Sequence of the second protein:
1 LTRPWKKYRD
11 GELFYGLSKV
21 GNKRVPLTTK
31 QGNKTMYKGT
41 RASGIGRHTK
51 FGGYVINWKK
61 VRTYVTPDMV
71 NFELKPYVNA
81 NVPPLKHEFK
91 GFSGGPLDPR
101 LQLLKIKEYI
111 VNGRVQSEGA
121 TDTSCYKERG

The following describes two proteins that form a bound complex.

Interface contacts:
Residue T206 in the first protein is in contact with residue R114 in the second protein (closest heavy-atom distance 4.2 Å).
Residue T197 in the first protein interacts with residue N79 in the second protein (closest heavy-atom distance 3.0 Å).
Residue D210 in the first protein contacts residue I106 in the second protein (closest heavy-atom distance 3.6 Å).
Residue I189 in the first protein contacts residue A80 in the second protein (closest heavy-atom distance 3.7 Å).
Residue I201 in the first protein is in contact with residue E73 in the second protein (closest heavy-atom distance 3.4 Å).
Residue L195 in the first protein is in contact with residue K75 in the second protein (closest heavy-atom distance 3.4 Å).
Residue V209 in the first protein is in contact with residue Q102 in the second protein (closest heavy-atom distance 3.3 Å).
Residue A202 in the first protein contacts residue V78 in the second protein (closest heavy-atom distance 3.6 Å).
Residue T197 in the first protein interacts with residue L74 in the second protein (closest heavy-atom distance 4.4 Å).
Residue R203 in the first protein is in contact with residue P83 in the second protein (closest heavy-atom distance 2.5 Å).
Residue R203 in the first protein is in contact with residue D122 in the second protein (closest heavy-atom distance 4.1 Å).
Residue R203 in the first protein interacts with residue A120 in the second protein (closest heavy-atom distance 3.2 Å).
Residue V191 in the first protein is in contact with residue N81 in the second protein (closest heavy-atom distance 3.8 Å).
Residue K165 in the first protein is in contact with residue A80 in the second protein (closest heavy-atom distance 4.2 Å).
Residue E204 in the first protein contacts residue A120 in the second protein (closest heavy-atom distance 4.4 Å).
Residue I189 in the first protein contacts residue N81 in the second protein (closest heavy-atom distance 3.3 Å).
Residue R203 in the first protein is in contact with residue P84 in the second protein (closest heavy-atom distance 3.8 Å).
Residue A196 in the first protein contacts residue N79 in the second protein (closest heavy-atom distance 4.0 Å).
Residue Y160 in the first protein contacts residue P83 in the second protein (closest heavy-atom distance 3.3 Å).
Residue V200 in the first protein is in contact with residue T123 in the second protein (closest heavy-atom distance 4.4 Å).
Residue R203 in the first protein contacts residue V82 in the second protein (closest heavy-atom distance 3.4 Å).
Residue A196 in the first protein interacts with residue Y77 in the second protein (closest heavy-atom distance 3.5 Å).
Residue P199 in the first protein contacts residue T123 in the second protein (closest heavy-atom distance 3.4 Å).
Residue V191 in the first protein interacts with residue N79 in the second protein (closest heavy-atom distance 3.2 Å).
Residue Q205 in the first protein interacts with residue V115 in the second protein (closest heavy-atom distance 4.0 Å).
Residue V209 in the first protein is in contact with residue Y109 in the second protein (closest heavy-atom distance 3.8 Å).
Residue I201 in the first protein contacts residue L74 in the second protein (closest heavy-atom distance 4.1 Å).
Residue L195 in the first protein is in contact with residue Y77 in the second protein (closest heavy-atom distance 3.1 Å).
Residue D210 in the first protein interacts with residue Y109 in the second protein (closest heavy-atom distance 3.3 Å).
Residue W208 in the first protein contacts residue Q116 in the second protein (closest heavy-atom distance 4.1 Å).
Residue T197 in the first protein contacts residue Y77 in the second protein (closest heavy-atom distance 3.0 Å).
Residue K165 in the first protein is in contact with residue P84 in the second protein (closest heavy-atom distance 4.2 Å).
Residue Y160 in the first protein is in contact with residue Y126 in the second protein (closest heavy-atom distance 3.4 Å).
Residue W208 in the first protein interacts with residue V115 in the second protein (closest heavy-atom distance 3.0 Å).
Residue L195 in the first protein interacts with residue P76 in the second protein (closest heavy-atom distance 3.8 Å).
Residue N194 in the first protein interacts with residue K75 in the second protein (closest heavy-atom distance 3.1 Å).
Residue R203 in the first protein contacts residue G119 in the second protein (closest heavy-atom distance 3.1 Å).
Residue D210 in the first protein contacts residue R114 in the second protein (closest heavy-atom distance 3.4 Å).
Residue V209 in the first protein contacts residue K105 in the second protein (closest heavy-atom distance 3.6 Å).
Residue V212 in the first protein contacts residue I106 in the second protein (closest heavy-atom distance 3.6 Å).
Residue Q205 in the first protein is in contact with residue Q116 in the second protein (closest heavy-atom distance 3.0 Å).
Residue V167 in the first protein interacts with residue Y126 in the second protein (closest heavy-atom distance 3.9 Å).
Residue Q205 in the first protein contacts residue A120 in the second protein (closest heavy-atom distance 3.7 Å).
Residue A196 in the first protein interacts with residue K75 in the second protein (closest heavy-atom distance 4.0 Å).
Residue R203 in the first protein contacts residue C125 in the second protein (closest heavy-atom distance 2.7 Å).
Residue T197 in the first protein contacts residue V78 in the second protein (closest heavy-atom distance 3.9 Å).
Residue T197 in the first protein is in contact with residue E73 in the second protein (closest heavy-atom distance 3.0 Å).
Residue A196 in the first protein contacts residue V78 in the second protein (closest heavy-atom distance 4.1 Å).
Residue V209 in the first protein is in contact with residue I106 in the second protein (closest heavy-atom distance 3.5 Å).
Residue E204 in the first protein is in contact with residue Q116 in the second protein (closest heavy-atom distance 3.9 Å).
Residue R203 in the first protein interacts with residue L85 in the second protein (closest heavy-atom distance 3.2 Å).
Residue P199 in the first protein contacts residue V82 in the second protein (closest heavy-atom distance 3.4 Å).
Residue Y160 in the first protein contacts residue S124 in the second protein (closest heavy-atom distance 3.7 Å).
Residue T197 in the first protein is in contact with residue K75 in the second protein (closest heavy-atom distance 3.5 Å).
Residue Q205 in the first protein contacts residue S117 in the second protein (closest heavy-atom distance 3.0 Å).
Residue K165 in the first protein interacts with residue P83 in the second protein (closest heavy-atom distance 4.1 Å).
Residue R203 in the first protein is in contact with residue T123 in the second protein (closest heavy-atom distance 4.0 Å).
Residue K165 in the first protein contacts residue N81 in the second protein (closest heavy-atom distance 3.2 Å).
Residue W208 in the first protein interacts with residue R114 in the second protein (closest heavy-atom distance 3.3 Å).
Residue P199 in the first protein interacts with residue N79 in the second protein (closest heavy-atom distance 4.3 Å).

Sequence of the first protein:
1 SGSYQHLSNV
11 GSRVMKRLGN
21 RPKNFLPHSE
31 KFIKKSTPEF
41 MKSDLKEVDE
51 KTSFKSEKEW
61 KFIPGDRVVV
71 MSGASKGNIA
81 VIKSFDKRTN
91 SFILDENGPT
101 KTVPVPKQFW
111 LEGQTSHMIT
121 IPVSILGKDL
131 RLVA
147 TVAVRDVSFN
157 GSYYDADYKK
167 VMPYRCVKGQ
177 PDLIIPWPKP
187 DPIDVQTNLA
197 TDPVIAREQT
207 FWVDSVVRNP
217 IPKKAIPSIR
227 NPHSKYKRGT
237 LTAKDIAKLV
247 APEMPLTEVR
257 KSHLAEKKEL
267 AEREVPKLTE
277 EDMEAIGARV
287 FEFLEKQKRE